Sequence of the first protein:
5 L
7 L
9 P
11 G

Residue-level contacts at the interface:
Residue P367 in the second protein contacts residue L5 in the first protein (closest heavy-atom distance 4.2 Å).
Residue V381 in the second protein interacts with residue L5 in the first protein (closest heavy-atom distance 4.2 Å).
Residue H183 in the second protein interacts with residue L5 in the first protein (closest heavy-atom distance 4.5 Å).
Residue F259 in the second protein contacts residue L7 in the first protein (closest heavy-atom distance 3.6 Å).
Residue P254 in the second protein is in contact with residue L7 in the first protein (closest heavy-atom distance 4.6 Å).
Residue G182 in the second protein interacts with residue G11 in the first protein (closest heavy-atom distance 4.1 Å).
Residue G182 in the second protein contacts residue L5 in the first protein (closest heavy-atom distance 2.7 Å).
Residue T180 in the second protein is in contact with residue L7 in the first protein (closest heavy-atom distance 4.7 Å).
Residue L163 in the second protein is in contact with residue L7 in the first protein (closest heavy-atom distance 4.0 Å).
Residue R184 in the second protein contacts residue L5 in the first protein (closest heavy-atom distance 3.9 Å).
Residue T180 in the second protein interacts with residue L5 in the first protein (closest heavy-atom distance 3.7 Å).
Residue G182 in the second protein is in contact with residue L7 in the first protein (closest heavy-atom distance 3.9 Å).
Residue M383 in the second protein is in contact with residue L5 in the first protein (closest heavy-atom distance 3.7 Å).
Residue R160 in the second protein interacts with residue L7 in the first protein (closest heavy-atom distance 4.5 Å).
Residue R160 in the second protein is in contact with residue G11 in the first protein (closest heavy-atom distance 4.0 Å).
Residue L185 in the second protein is in contact with residue L5 in the first protein (closest heavy-atom distance 4.0 Å).
Residue F259 in the second protein interacts with residue L5 in the first protein (closest heavy-atom distance 3.9 Å).

These two protein chains interact to form a complex.

Sequence of the second protein:
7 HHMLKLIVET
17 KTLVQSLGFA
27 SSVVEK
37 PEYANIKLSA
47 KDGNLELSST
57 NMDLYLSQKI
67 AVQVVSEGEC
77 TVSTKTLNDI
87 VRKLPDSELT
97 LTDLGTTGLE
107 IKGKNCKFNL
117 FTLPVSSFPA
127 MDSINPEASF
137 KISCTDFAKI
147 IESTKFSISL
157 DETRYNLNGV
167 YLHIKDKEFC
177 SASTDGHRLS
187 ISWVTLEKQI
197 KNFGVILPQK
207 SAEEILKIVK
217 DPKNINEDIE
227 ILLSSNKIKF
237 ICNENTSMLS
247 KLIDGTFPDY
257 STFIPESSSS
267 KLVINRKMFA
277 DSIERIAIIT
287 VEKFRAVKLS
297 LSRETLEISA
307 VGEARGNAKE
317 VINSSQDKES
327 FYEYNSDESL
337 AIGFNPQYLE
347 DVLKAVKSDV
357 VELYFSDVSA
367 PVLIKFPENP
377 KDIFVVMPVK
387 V